Interface contacts:
Residue V45 in the second protein interacts with residue E121 in the first protein (closest heavy-atom distance 2.9 Å).
Residue E58 in the second protein interacts with residue A133 in the first protein (closest heavy-atom distance 3.6 Å).
Residue V155 in the second protein is in contact with residue I8 in the first protein (closest heavy-atom distance 3.8 Å).
Residue A278 in the second protein is in contact with residue Y4 in the first protein (closest heavy-atom distance 3.4 Å).
Residue S121 in the second protein is in contact with residue D7 in the first protein (closest heavy-atom distance 3.5 Å).
Residue A117 in the second protein is in contact with residue Y4 in the first protein (closest heavy-atom distance 3.9 Å).
Residue R51 in the second protein contacts residue F93 in the first protein (closest heavy-atom distance 3.0 Å).
Residue V155 in the second protein is in contact with residue H5 in the first protein (closest heavy-atom distance 3.4 Å).
Residue S121 in the second protein interacts with residue Y4 in the first protein (closest heavy-atom distance 3.9 Å).
Residue S47 in the second protein contacts residue K92 in the first protein (closest heavy-atom distance 3.1 Å).
Residue H72 in the second protein is in contact with residue K126 in the first protein (closest heavy-atom distance 3.3 Å).
Residue G44 in the second protein contacts residue E121 in the first protein (closest heavy-atom distance 3.5 Å).
Residue R51 in the second protein interacts with residue K92 in the first protein (closest heavy-atom distance 3.9 Å).
Residue S277 in the second protein interacts with residue Y4 in the first protein (closest heavy-atom distance 3.9 Å).
Residue H120 in the second protein interacts with residue Y4 in the first protein (closest heavy-atom distance 3.6 Å).
Residue L38 in the second protein contacts residue H122 in the first protein (closest heavy-atom distance 3.3 Å).
Residue G44 in the second protein contacts residue K92 in the first protein (closest heavy-atom distance 3.7 Å).
Residue G44 in the second protein is in contact with residue L118 in the first protein (closest heavy-atom distance 3.9 Å).
Residue I50 in the second protein is in contact with residue L125 in the first protein (closest heavy-atom distance 3.6 Å).
Residue H120 in the second protein is in contact with residue I8 in the first protein (closest heavy-atom distance 3.7 Å).
Residue R151 in the second protein interacts with residue E94 in the first protein (closest heavy-atom distance 3.0 Å).
Residue I53 in the second protein is in contact with residue F130 in the first protein (closest heavy-atom distance 3.5 Å).
Residue E43 in the second protein contacts residue K92 in the first protein (closest heavy-atom distance 2.8 Å).
Residue H72 in the second protein is in contact with residue H122 in the first protein (closest heavy-atom distance 2.7 Å).
Residue S54 in the second protein interacts with residue F130 in the first protein (closest heavy-atom distance 3.1 Å).
Residue N273 in the second protein is in contact with residue V1 in the first protein (closest heavy-atom distance 2.8 Å).
Residue K57 in the second protein interacts with residue T129 in the first protein (closest heavy-atom distance 2.8 Å).
Residue K279 in the second protein interacts with residue D7 in the first protein (closest heavy-atom distance 2.6 Å).
Residue I50 in the second protein interacts with residue L132 in the first protein (closest heavy-atom distance 3.3 Å).
Residue R123 in the second protein is in contact with residue A133 in the first protein (closest heavy-atom distance 3.0 Å).
Residue S54 in the second protein contacts residue L132 in the first protein (closest heavy-atom distance 3.7 Å).
Residue P272 in the second protein is in contact with residue V1 in the first protein (closest heavy-atom distance 3.9 Å).
Residue V155 in the second protein interacts with residue Q143 in the first protein (closest heavy-atom distance 3.3 Å).
Residue E41 in the second protein is in contact with residue K114 in the first protein (closest heavy-atom distance 3.5 Å).
Residue E43 in the second protein is in contact with residue V101 in the first protein (closest heavy-atom distance 3.0 Å).
Residue E58 in the second protein is in contact with residue Y11 in the first protein (closest heavy-atom distance 2.7 Å).
Residue A152 in the second protein interacts with residue F93 in the first protein (closest heavy-atom distance 3.9 Å).
Residue V45 in the second protein interacts with residue L125 in the first protein (closest heavy-atom distance 3.7 Å).
Residue P156 in the second protein is in contact with residue T142 in the first protein (closest heavy-atom distance 3.5 Å).
Residue V155 in the second protein is in contact with residue T142 in the first protein (closest heavy-atom distance 2.5 Å).
Residue R158 in the second protein is in contact with residue Q54 in the first protein (closest heavy-atom distance 3.4 Å).
Residue E41 in the second protein contacts residue L118 in the first protein (closest heavy-atom distance 3.8 Å).
Residue T40 in the second protein interacts with residue K115 in the first protein (closest heavy-atom distance 2.8 Å).
Residue T159 in the second protein contacts residue I96 in the first protein (closest heavy-atom distance 3.7 Å).
Residue E43 in the second protein interacts with residue E100 in the first protein (closest heavy-atom distance 3.0 Å).
Residue K57 in the second protein is in contact with residue D131 in the first protein (closest heavy-atom distance 3.2 Å).
Residue V45 in the second protein contacts residue K92 in the first protein (closest heavy-atom distance 2.8 Å).
Residue Y160 in the second protein is in contact with residue I96 in the first protein (closest heavy-atom distance 3.4 Å).
Residue R158 in the second protein contacts residue E94 in the first protein (closest heavy-atom distance 2.6 Å).
Residue S54 in the second protein is in contact with residue F93 in the first protein (closest heavy-atom distance 3.5 Å).
Residue I50 in the second protein interacts with residue L89 in the first protein (closest heavy-atom distance 3.7 Å).
Residue R51 in the second protein is in contact with residue E95 in the first protein (closest heavy-atom distance 3.3 Å).
Residue L77 in the second protein interacts with residue F130 in the first protein (closest heavy-atom distance 3.6 Å).
Residue E58 in the second protein is in contact with residue M15 in the first protein (closest heavy-atom distance 3.1 Å).
Residue K279 in the second protein is in contact with residue Y4 in the first protein (closest heavy-atom distance 3.4 Å).
Residue F153 in the second protein interacts with residue I8 in the first protein (closest heavy-atom distance 3.7 Å).
Residue H122 in the second protein interacts with residue Y11 in the first protein (closest heavy-atom distance 3.3 Å).
Residue T73 in the second protein contacts residue H122 in the first protein (closest heavy-atom distance 3.2 Å).
Residue K279 in the second protein is in contact with residue D3 in the first protein (closest heavy-atom distance 2.9 Å).
Residue E74 in the second protein contacts residue H122 in the first protein (closest heavy-atom distance 3.9 Å).

Sequence of the second protein:
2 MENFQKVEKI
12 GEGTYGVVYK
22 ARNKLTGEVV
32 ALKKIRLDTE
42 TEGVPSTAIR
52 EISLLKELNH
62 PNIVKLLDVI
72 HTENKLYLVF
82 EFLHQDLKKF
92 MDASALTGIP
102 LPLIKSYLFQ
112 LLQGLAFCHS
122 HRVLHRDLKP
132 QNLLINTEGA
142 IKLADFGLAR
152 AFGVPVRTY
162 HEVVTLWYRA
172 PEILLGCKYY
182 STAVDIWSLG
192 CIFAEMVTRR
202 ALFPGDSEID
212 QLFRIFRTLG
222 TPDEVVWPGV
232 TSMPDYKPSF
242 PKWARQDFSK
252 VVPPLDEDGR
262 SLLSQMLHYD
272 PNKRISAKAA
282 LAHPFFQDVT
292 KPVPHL

This data describes a binding interaction between two proteins.

Sequence of the first protein:
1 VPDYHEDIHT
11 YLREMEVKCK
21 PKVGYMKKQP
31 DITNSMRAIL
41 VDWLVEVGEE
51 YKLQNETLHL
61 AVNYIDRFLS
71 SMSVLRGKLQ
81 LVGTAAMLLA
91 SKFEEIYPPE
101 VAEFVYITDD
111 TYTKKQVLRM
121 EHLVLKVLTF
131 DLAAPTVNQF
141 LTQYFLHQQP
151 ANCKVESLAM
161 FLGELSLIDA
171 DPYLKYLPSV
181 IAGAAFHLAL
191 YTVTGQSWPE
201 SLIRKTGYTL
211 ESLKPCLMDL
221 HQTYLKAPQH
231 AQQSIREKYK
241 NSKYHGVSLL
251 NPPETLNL